Sequence of chain A:
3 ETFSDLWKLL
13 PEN

Interface contacts:
Residue Q56 in chain B interacts with residue L8 in chain A (closest heavy-atom distance 4.0 Å).
Residue L41 in chain B contacts residue W9 in chain A (closest heavy-atom distance 4.0 Å).
Residue E9 in chain B is in contact with residue N15 in chain A (closest heavy-atom distance 3.4 Å).
Residue F39 in chain B is in contact with residue W9 in chain A (closest heavy-atom distance 4.7 Å).
Residue K35 in chain B is in contact with residue N15 in chain A (closest heavy-atom distance 4.5 Å).
Residue I45 in chain B is in contact with residue W9 in chain A (closest heavy-atom distance 3.9 Å).
Residue M46 in chain B interacts with residue W9 in chain A (closest heavy-atom distance 4.8 Å).
Residue L38 in chain B contacts residue L12 in chain A (closest heavy-atom distance 3.9 Å).
Residue G42 in chain B is in contact with residue F5 in chain A (closest heavy-atom distance 3.7 Å).
Residue K54 in chain B contacts residue E3 in chain A (closest heavy-atom distance 4.4 Å).
Residue I83 in chain B interacts with residue L12 in chain A (closest heavy-atom distance 4.3 Å).
Residue H57 in chain B contacts residue E3 in chain A (closest heavy-atom distance 3.4 Å).
Residue H57 in chain B contacts residue L8 in chain A (closest heavy-atom distance 3.6 Å).
Residue H80 in chain B interacts with residue P13 in chain A (closest heavy-atom distance 4.3 Å).
Residue V77 in chain B is in contact with residue W9 in chain A (closest heavy-atom distance 3.8 Å).
Residue G42 in chain B interacts with residue W9 in chain A (closest heavy-atom distance 3.5 Å).
Residue Y84 in chain B is in contact with residue N15 in chain A (closest heavy-atom distance 2.7 Å).
Residue M34 in chain B interacts with residue P13 in chain A (closest heavy-atom distance 3.3 Å).
Residue Q56 in chain B contacts residue T4 in chain A (closest heavy-atom distance 3.6 Å).
Residue V77 in chain B is in contact with residue F5 in chain A (closest heavy-atom distance 3.6 Å).
Residue Q56 in chain B interacts with residue E3 in chain A (closest heavy-atom distance 3.5 Å).
Residue Y88 in chain B interacts with residue N15 in chain A (closest heavy-atom distance 3.4 Å).
Residue V77 in chain B interacts with residue L8 in chain A (closest heavy-atom distance 3.3 Å).
Residue H80 in chain B is in contact with residue L8 in chain A (closest heavy-atom distance 4.6 Å).
Residue I83 in chain B contacts residue W9 in chain A (closest heavy-atom distance 4.3 Å).
Residue L38 in chain B interacts with residue P13 in chain A (closest heavy-atom distance 3.2 Å).
Residue I45 in chain B interacts with residue F5 in chain A (closest heavy-atom distance 3.5 Å).
Residue Q55 in chain B contacts residue E3 in chain A (closest heavy-atom distance 4.1 Å).
Residue M34 in chain B contacts residue N15 in chain A (closest heavy-atom distance 3.5 Å).
Residue M34 in chain B contacts residue E14 in chain A (closest heavy-atom distance 3.2 Å).
Residue Y84 in chain B contacts residue P13 in chain A (closest heavy-atom distance 3.6 Å).
Residue M46 in chain B interacts with residue F5 in chain A (closest heavy-atom distance 3.3 Å).
Residue M46 in chain B interacts with residue S6 in chain A (closest heavy-atom distance 3.1 Å).
Residue K78 in chain B is in contact with residue L8 in chain A (closest heavy-atom distance 4.4 Å).
Residue K35 in chain B interacts with residue E14 in chain A (closest heavy-atom distance 3.2 Å).
Residue Q56 in chain B interacts with residue F5 in chain A (closest heavy-atom distance 3.0 Å).
Residue V77 in chain B contacts residue L12 in chain A (closest heavy-atom distance 3.6 Å).
Residue V59 in chain B is in contact with residue F5 in chain A (closest heavy-atom distance 3.9 Å).
Residue L38 in chain B contacts residue W9 in chain A (closest heavy-atom distance 2.8 Å).
Residue T10 in chain B interacts with residue N15 in chain A (closest heavy-atom distance 3.3 Å).
Residue K78 in chain B interacts with residue E3 in chain A (closest heavy-atom distance 3.1 Å).
Residue F75 in chain B interacts with residue W9 in chain A (closest heavy-atom distance 4.4 Å).
Residue T10 in chain B is in contact with residue E14 in chain A (closest heavy-atom distance 4.8 Å).
Residue Y51 in chain B contacts residue F5 in chain A (closest heavy-atom distance 4.0 Å).
Residue H80 in chain B is in contact with residue L12 in chain A (closest heavy-atom distance 3.4 Å).
Residue H80 in chain B interacts with residue L11 in chain A (closest heavy-atom distance 3.2 Å).
Residue L38 in chain B interacts with residue E14 in chain A (closest heavy-atom distance 3.8 Å).
Residue I87 in chain B contacts residue W9 in chain A (closest heavy-atom distance 4.5 Å).

This data describes a binding interaction between two proteins.

Sequence of chain B:
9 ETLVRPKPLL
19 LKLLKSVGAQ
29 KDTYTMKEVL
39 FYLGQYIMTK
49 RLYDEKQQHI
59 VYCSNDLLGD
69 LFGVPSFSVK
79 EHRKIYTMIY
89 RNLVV